Interface contacts:
Residue L103 in chain A contacts residue K66 in chain B (closest heavy-atom distance 4.2 Å).
Residue K167 in chain A interacts with residue A71 in chain B (closest heavy-atom distance 4.0 Å).
Residue T168 in chain A contacts residue A71 in chain B (closest heavy-atom distance 4.6 Å).
Residue I166 in chain A is in contact with residue E75 in chain B (closest heavy-atom distance 4.8 Å).
Residue L102 in chain A is in contact with residue L67 in chain B (closest heavy-atom distance 4.8 Å).
Residue I166 in chain A interacts with residue A71 in chain B (closest heavy-atom distance 3.4 Å).
Residue L102 in chain A interacts with residue K66 in chain B (closest heavy-atom distance 3.3 Å).

Sequence of chain B:
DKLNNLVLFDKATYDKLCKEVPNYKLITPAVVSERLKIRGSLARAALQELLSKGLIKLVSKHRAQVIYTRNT

These two protein chains interact to form a complex.

Sequence of chain A:
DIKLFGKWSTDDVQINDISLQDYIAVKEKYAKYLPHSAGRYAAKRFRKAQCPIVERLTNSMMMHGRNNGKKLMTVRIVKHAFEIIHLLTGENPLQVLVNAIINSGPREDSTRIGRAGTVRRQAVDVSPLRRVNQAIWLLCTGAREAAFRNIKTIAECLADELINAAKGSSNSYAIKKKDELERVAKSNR